Residue-level contacts at the interface:
Residue K110 in the second protein interacts with residue T16 in the first protein (closest heavy-atom distance 2.3 Å).
Residue Q114 in the second protein contacts residue W5 in the first protein (closest heavy-atom distance 3.1 Å).
Residue H49 in the second protein contacts residue P3 in the first protein (closest heavy-atom distance 4.4 Å).
Residue I107 in the second protein interacts with residue F17 in the first protein (closest heavy-atom distance 4.2 Å).
Residue W41 in the second protein is in contact with residue T16 in the first protein (closest heavy-atom distance 4.7 Å).
Residue F45 in the second protein contacts residue A9 in the first protein (closest heavy-atom distance 3.2 Å).
Residue F45 in the second protein is in contact with residue W5 in the first protein (closest heavy-atom distance 4.1 Å).
Residue C113 in the second protein is in contact with residue W5 in the first protein (closest heavy-atom distance 4.3 Å).
Residue K38 in the second protein is in contact with residue D10 in the first protein (closest heavy-atom distance 3.8 Å).
Residue F42 in the second protein interacts with residue W13 in the first protein (closest heavy-atom distance 4.8 Å).
Residue C113 in the second protein is in contact with residue C8 in the first protein (closest heavy-atom distance 4.9 Å).
Residue W41 in the second protein is in contact with residue A12 in the first protein (closest heavy-atom distance 3.5 Å).
Residue W41 in the second protein contacts residue D10 in the first protein (closest heavy-atom distance 4.9 Å).
Residue F42 in the second protein interacts with residue D10 in the first protein (closest heavy-atom distance 3.4 Å).
Residue F42 in the second protein contacts residue A9 in the first protein (closest heavy-atom distance 3.7 Å).
Residue I107 in the second protein interacts with residue T16 in the first protein (closest heavy-atom distance 3.5 Å).
Residue H49 in the second protein is in contact with residue W5 in the first protein (closest heavy-atom distance 3.7 Å).
Residue F45 in the second protein contacts residue A12 in the first protein (closest heavy-atom distance 3.8 Å).
Residue V36 in the second protein interacts with residue W13 in the first protein (closest heavy-atom distance 3.5 Å).
Residue F45 in the second protein interacts with residue C8 in the first protein (closest heavy-atom distance 3.4 Å).
Residue K38 in the second protein is in contact with residue W13 in the first protein (closest heavy-atom distance 3.9 Å).
Residue W41 in the second protein is in contact with residue W13 in the first protein (closest heavy-atom distance 3.3 Å).
Residue T37 in the second protein is in contact with residue W13 in the first protein (closest heavy-atom distance 3.9 Å).
Residue K110 in the second protein contacts residue A12 in the first protein (closest heavy-atom distance 4.3 Å).
Residue W41 in the second protein contacts residue A9 in the first protein (closest heavy-atom distance 2.8 Å).
Residue K110 in the second protein contacts residue C15 in the first protein (closest heavy-atom distance 4.5 Å).
Residue F42 in the second protein interacts with residue Y6 in the first protein (closest heavy-atom distance 3.1 Å).
Residue D106 in the second protein is in contact with residue T16 in the first protein (closest heavy-atom distance 4.7 Å).
Residue W41 in the second protein contacts residue F17 in the first protein (closest heavy-atom distance 4.1 Å).

The following describes two proteins that form a bound complex.

Sequence of the first protein:
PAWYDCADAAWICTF

Sequence of the second protein:
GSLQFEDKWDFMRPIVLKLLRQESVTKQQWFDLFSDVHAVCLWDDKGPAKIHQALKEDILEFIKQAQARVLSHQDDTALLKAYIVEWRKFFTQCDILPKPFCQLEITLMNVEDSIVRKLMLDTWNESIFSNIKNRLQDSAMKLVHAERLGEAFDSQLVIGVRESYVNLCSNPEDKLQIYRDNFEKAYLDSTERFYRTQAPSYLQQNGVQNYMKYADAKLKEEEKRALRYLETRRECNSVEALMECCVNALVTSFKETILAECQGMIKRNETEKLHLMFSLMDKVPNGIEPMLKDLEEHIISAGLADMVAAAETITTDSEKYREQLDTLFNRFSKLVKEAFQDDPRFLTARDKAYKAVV